The following describes two proteins that form a bound complex.

Sequence of the second protein:
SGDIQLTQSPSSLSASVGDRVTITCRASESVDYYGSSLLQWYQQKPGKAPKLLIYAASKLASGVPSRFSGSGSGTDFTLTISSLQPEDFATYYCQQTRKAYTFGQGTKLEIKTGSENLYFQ

Sequence of the first protein:
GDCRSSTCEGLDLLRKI

Contacts between the two chains:
Residue Y33 in the second protein interacts with residue L14 in the first protein (closest heavy-atom distance 4.3 Å).
Residue Y33 in the second protein is in contact with residue L11 in the first protein (closest heavy-atom distance 3.3 Å).
Residue Y33 in the second protein is in contact with residue R15 in the first protein (closest heavy-atom distance 3.7 Å).
Residue A100 in the second protein contacts residue T7 in the first protein (closest heavy-atom distance 3.4 Å).
Residue K99 in the second protein contacts residue T7 in the first protein (closest heavy-atom distance 4.2 Å).
Residue L38 in the second protein is in contact with residue L11 in the first protein (closest heavy-atom distance 3.8 Å).
Residue R98 in the second protein is in contact with residue T7 in the first protein (closest heavy-atom distance 3.7 Å).
Residue Y101 in the second protein is in contact with residue S6 in the first protein (closest heavy-atom distance 2.7 Å).
Residue Y34 in the second protein is in contact with residue R15 in the first protein (closest heavy-atom distance 3.3 Å).
Residue Y33 in the second protein is in contact with residue D12 in the first protein (closest heavy-atom distance 4.9 Å).
Residue R98 in the second protein is in contact with residue L11 in the first protein (closest heavy-atom distance 3.7 Å).
Residue L38 in the second protein contacts residue L14 in the first protein (closest heavy-atom distance 3.7 Å).
Residue T97 in the second protein contacts residue T7 in the first protein (closest heavy-atom distance 3.9 Å).
Residue S36 in the second protein interacts with residue L14 in the first protein (closest heavy-atom distance 4.4 Å).
Residue Y101 in the second protein interacts with residue T7 in the first protein (closest heavy-atom distance 4.1 Å).